Residue-level contacts at the interface:
Residue L17 in chain A interacts with residue Y10 in chain B (closest heavy-atom distance 3.3 Å).
Residue F10 in chain A is in contact with residue L80 in chain B (closest heavy-atom distance 3.5 Å).
Residue F10 in chain A contacts residue F62 in chain B (closest heavy-atom distance 4.8 Å).
Residue D5 in chain A is in contact with residue K84 in chain B (closest heavy-atom distance 3.1 Å).
Residue F10 in chain A interacts with residue S59 in chain B (closest heavy-atom distance 3.2 Å).
Residue V15 in chain A interacts with residue Y10 in chain B (closest heavy-atom distance 4.2 Å).
Residue F7 in chain A is in contact with residue V83 in chain B (closest heavy-atom distance 4.3 Å).
Residue F7 in chain A interacts with residue L80 in chain B (closest heavy-atom distance 3.6 Å).
Residue F7 in chain A contacts residue Y55 in chain B (closest heavy-atom distance 3.5 Å).
Residue L6 in chain A interacts with residue Y55 in chain B (closest heavy-atom distance 2.8 Å).
Residue F7 in chain A is in contact with residue K84 in chain B (closest heavy-atom distance 3.5 Å).
Residue F7 in chain A interacts with residue M87 in chain B (closest heavy-atom distance 3.6 Å).
Residue D5 in chain A interacts with residue D88 in chain B (closest heavy-atom distance 4.9 Å).

Sequence of chain B:
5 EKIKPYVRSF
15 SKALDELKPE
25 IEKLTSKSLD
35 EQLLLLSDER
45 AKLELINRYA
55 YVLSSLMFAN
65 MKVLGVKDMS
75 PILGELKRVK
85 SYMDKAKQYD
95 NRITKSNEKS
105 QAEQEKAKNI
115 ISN

Sequence of chain A:
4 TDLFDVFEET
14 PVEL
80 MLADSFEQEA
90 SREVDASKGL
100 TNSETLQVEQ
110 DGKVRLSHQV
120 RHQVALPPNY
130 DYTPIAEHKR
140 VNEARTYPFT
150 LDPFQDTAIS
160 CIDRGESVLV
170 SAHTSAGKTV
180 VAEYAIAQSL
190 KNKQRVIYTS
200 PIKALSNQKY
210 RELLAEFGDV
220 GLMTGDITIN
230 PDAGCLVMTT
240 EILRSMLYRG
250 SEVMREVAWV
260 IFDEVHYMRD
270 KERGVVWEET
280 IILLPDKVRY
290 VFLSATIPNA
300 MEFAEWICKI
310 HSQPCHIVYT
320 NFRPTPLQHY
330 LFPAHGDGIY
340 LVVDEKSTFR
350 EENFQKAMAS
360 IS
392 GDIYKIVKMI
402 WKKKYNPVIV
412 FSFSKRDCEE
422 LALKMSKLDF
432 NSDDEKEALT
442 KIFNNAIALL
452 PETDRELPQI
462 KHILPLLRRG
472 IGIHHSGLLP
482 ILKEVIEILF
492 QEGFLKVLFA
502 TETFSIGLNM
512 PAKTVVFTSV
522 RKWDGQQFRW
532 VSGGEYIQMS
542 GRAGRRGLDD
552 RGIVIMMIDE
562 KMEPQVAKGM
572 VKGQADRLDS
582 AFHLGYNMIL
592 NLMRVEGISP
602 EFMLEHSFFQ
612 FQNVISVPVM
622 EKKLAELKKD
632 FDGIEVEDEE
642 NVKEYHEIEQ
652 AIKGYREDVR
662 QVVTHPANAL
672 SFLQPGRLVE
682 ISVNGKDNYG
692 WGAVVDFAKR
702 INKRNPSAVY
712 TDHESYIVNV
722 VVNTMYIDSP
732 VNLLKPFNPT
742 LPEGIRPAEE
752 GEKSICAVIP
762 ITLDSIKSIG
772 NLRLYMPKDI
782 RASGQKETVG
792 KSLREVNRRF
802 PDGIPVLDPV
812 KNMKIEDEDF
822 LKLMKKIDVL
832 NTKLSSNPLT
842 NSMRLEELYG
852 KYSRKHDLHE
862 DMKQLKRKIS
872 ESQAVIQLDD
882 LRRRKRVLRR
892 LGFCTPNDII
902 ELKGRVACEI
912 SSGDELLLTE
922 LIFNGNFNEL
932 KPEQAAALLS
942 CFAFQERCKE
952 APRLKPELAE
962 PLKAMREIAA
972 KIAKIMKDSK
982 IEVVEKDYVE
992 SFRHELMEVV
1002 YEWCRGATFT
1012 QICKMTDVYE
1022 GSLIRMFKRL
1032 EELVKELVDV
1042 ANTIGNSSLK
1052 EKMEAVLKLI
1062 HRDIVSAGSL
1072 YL

These two protein chains interact to form a complex.